These two protein chains interact to form a complex.

Sequence of the second protein:
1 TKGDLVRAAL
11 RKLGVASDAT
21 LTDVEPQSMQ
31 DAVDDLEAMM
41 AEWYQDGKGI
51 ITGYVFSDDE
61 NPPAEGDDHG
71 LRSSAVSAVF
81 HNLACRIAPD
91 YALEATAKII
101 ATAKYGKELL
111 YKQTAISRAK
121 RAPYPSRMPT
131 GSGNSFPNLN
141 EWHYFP

Sequence of the first protein:
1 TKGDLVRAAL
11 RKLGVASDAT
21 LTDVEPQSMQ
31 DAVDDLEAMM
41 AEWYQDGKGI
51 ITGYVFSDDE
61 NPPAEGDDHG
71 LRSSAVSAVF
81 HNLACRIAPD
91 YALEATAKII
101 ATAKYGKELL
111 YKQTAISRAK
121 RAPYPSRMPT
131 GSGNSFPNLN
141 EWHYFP

Residue-level contacts at the interface:
Residue L5 in the first protein contacts residue D34 in the second protein (closest heavy-atom distance 3.6 Å).
Residue A78 in the first protein is in contact with residue E42 in the second protein (closest heavy-atom distance 3.8 Å).
Residue K98 in the first protein contacts residue E94 in the second protein (closest heavy-atom distance 3.5 Å).
Residue T22 in the first protein is in contact with residue Q27 in the second protein (closest heavy-atom distance 3.3 Å).
Residue S74 in the first protein interacts with residue Q45 in the second protein (closest heavy-atom distance 3.4 Å).
Residue T96 in the first protein contacts residue E94 in the second protein (closest heavy-atom distance 3.4 Å).
Residue D4 in the first protein interacts with residue S57 in the second protein (closest heavy-atom distance 3.5 Å).
Residue T20 in the first protein contacts residue Q27 in the second protein (closest heavy-atom distance 3.2 Å).
Residue S77 in the first protein interacts with residue A38 in the second protein (closest heavy-atom distance 3.3 Å).
Residue S17 in the first protein contacts residue D31 in the second protein (closest heavy-atom distance 3.5 Å).
Residue L109 in the first protein interacts with residue Q45 in the second protein (closest heavy-atom distance 3.4 Å).
Residue L13 in the first protein interacts with residue D31 in the second protein (closest heavy-atom distance 3.4 Å).
Residue L110 in the first protein is in contact with residue Q45 in the second protein (closest heavy-atom distance 3.6 Å).
Residue I116 in the first protein is in contact with residue K48 in the second protein (closest heavy-atom distance 3.6 Å).
Residue L21 in the first protein contacts residue M29 in the second protein (closest heavy-atom distance 3.4 Å).
Residue D18 in the first protein contacts residue D90 in the second protein (closest heavy-atom distance 3.6 Å).
Residue A16 in the first protein interacts with residue M29 in the second protein (closest heavy-atom distance 3.6 Å).
Residue F80 in the first protein contacts residue D35 in the second protein (closest heavy-atom distance 3.4 Å).
Residue S77 in the first protein interacts with residue M39 in the second protein (closest heavy-atom distance 3.8 Å).
Residue T1 in the first protein contacts residue D31 in the second protein (closest heavy-atom distance 3.9 Å).
Residue L13 in the first protein is in contact with residue M29 in the second protein (closest heavy-atom distance 3.9 Å).
Residue Q113 in the first protein interacts with residue D46 in the second protein (closest heavy-atom distance 3.4 Å).
Residue G3 in the first protein contacts residue P63 in the second protein (closest heavy-atom distance 3.9 Å).
Residue Q113 in the first protein is in contact with residue K48 in the second protein (closest heavy-atom distance 3.9 Å).
Residue R72 in the first protein contacts residue Q45 in the second protein (closest heavy-atom distance 3.6 Å).
Residue F80 in the first protein contacts residue R86 in the second protein (closest heavy-atom distance 3.8 Å).
Residue S74 in the first protein interacts with residue E42 in the second protein (closest heavy-atom distance 3.8 Å).
Residue H81 in the first protein contacts residue R86 in the second protein (closest heavy-atom distance 3.2 Å).
Residue T102 in the first protein is in contact with residue R86 in the second protein (closest heavy-atom distance 3.8 Å).
Residue S77 in the first protein is in contact with residue R86 in the second protein (closest heavy-atom distance 3.2 Å).
Residue K2 in the first protein contacts residue D34 in the second protein (closest heavy-atom distance 3.5 Å).
Residue S74 in the first protein contacts residue A41 in the second protein (closest heavy-atom distance 3.8 Å).
Residue L109 in the first protein contacts residue E42 in the second protein (closest heavy-atom distance 3.8 Å).
Residue K2 in the first protein is in contact with residue P63 in the second protein (closest heavy-atom distance 3.7 Å).
Residue S17 in the first protein interacts with residue D90 in the second protein (closest heavy-atom distance 3.4 Å).
Residue V76 in the first protein contacts residue A38 in the second protein (closest heavy-atom distance 3.9 Å).
Residue S73 in the first protein is in contact with residue F56 in the second protein (closest heavy-atom distance 3.7 Å).
Residue T1 in the first protein contacts residue N61 in the second protein (closest heavy-atom distance 3.2 Å).
Residue S77 in the first protein contacts residue E42 in the second protein (closest heavy-atom distance 3.4 Å).
Residue K2 in the first protein is in contact with residue D59 in the second protein (closest heavy-atom distance 3.5 Å).
Residue S73 in the first protein is in contact with residue A41 in the second protein (closest heavy-atom distance 3.7 Å).
Residue G3 in the first protein interacts with residue S57 in the second protein (closest heavy-atom distance 3.5 Å).
Residue L110 in the first protein is in contact with residue E42 in the second protein (closest heavy-atom distance 3.9 Å).
Residue S17 in the first protein is in contact with residue M29 in the second protein (closest heavy-atom distance 3.6 Å).
Residue K112 in the first protein is in contact with residue K48 in the second protein (closest heavy-atom distance 3.5 Å).
Residue K98 in the first protein contacts residue C85 in the second protein (closest heavy-atom distance 3.5 Å).
Residue G106 in the first protein is in contact with residue E42 in the second protein (closest heavy-atom distance 3.4 Å).
Residue Y105 in the first protein contacts residue K107 in the second protein (closest heavy-atom distance 3.6 Å).
Residue S17 in the first protein contacts residue Q30 in the second protein (closest heavy-atom distance 3.0 Å).
Residue T1 in the first protein interacts with residue D59 in the second protein (closest heavy-atom distance 3.2 Å).
Residue T1 in the first protein contacts residue D34 in the second protein (closest heavy-atom distance 3.1 Å).
Residue Q113 in the first protein contacts residue Q45 in the second protein (closest heavy-atom distance 3.4 Å).
Residue S73 in the first protein contacts residue S57 in the second protein (closest heavy-atom distance 3.1 Å).
Residue T20 in the first protein interacts with residue D90 in the second protein (closest heavy-atom distance 3.4 Å).
Residue G14 in the first protein is in contact with residue D31 in the second protein (closest heavy-atom distance 3.7 Å).
Residue G3 in the first protein contacts residue E37 in the second protein (closest heavy-atom distance 3.7 Å).
Residue R72 in the first protein is in contact with residue D46 in the second protein (closest heavy-atom distance 3.4 Å).
Residue T20 in the first protein interacts with residue P89 in the second protein (closest heavy-atom distance 3.0 Å).
Residue V24 in the first protein interacts with residue Q27 in the second protein (closest heavy-atom distance 3.7 Å).
Residue T22 in the first protein interacts with residue S28 in the second protein (closest heavy-atom distance 3.7 Å).